Sequence of chain A:
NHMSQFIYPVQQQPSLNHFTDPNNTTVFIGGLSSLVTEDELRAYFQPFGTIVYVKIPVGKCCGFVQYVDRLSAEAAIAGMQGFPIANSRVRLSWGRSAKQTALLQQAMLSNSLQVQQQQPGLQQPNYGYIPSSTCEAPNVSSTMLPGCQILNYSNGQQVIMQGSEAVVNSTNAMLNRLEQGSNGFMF

The following describes two proteins that form a bound complex.

Sequence of chain B:
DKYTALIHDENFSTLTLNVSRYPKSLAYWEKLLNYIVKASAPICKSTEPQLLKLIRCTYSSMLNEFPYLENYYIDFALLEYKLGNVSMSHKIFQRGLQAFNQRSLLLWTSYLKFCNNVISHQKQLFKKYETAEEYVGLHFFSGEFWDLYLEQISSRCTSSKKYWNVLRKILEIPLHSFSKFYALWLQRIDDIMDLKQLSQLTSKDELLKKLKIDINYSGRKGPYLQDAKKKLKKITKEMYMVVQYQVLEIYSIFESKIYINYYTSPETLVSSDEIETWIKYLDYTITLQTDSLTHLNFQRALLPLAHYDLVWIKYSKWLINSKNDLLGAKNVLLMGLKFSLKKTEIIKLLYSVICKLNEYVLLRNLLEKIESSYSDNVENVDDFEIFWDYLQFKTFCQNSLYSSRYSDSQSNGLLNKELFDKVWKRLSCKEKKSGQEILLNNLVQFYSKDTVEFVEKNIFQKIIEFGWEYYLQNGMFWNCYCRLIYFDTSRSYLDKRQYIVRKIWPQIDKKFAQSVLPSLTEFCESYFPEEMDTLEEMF

Residue-level contacts at the interface:
Residue I439 in chain B interacts with residue V503 in chain A (closest heavy-atom distance 4.0 Å).
Residue L249 in chain B is in contact with residue P297 in chain A (closest heavy-atom distance 3.8 Å).
Residue K181 in chain B interacts with residue F294 in chain A (closest heavy-atom distance 4.0 Å).
Residue K281 in chain B interacts with residue R358 in chain A (closest heavy-atom distance 4.5 Å).
Residue S435 in chain B interacts with residue V503 in chain A (closest heavy-atom distance 3.3 Å).
Residue S180 in chain B is in contact with residue F294 in chain A (closest heavy-atom distance 3.5 Å).
Residue D383 in chain B interacts with residue S499 in chain A (closest heavy-atom distance 3.4 Å).
Residue S272 in chain B contacts residue Y415 in chain A (closest heavy-atom distance 4.0 Å).
Residue I439 in chain B contacts residue N507 in chain A (closest heavy-atom distance 3.6 Å).
Residue K343 in chain B is in contact with residue G440 in chain A (closest heavy-atom distance 4.0 Å).
Residue Y309 in chain B contacts residue G440 in chain A (closest heavy-atom distance 4.0 Å).
Residue K281 in chain B interacts with residue E362 in chain A (closest heavy-atom distance 3.2 Å).
Residue L270 in chain B contacts residue I443 in chain A (closest heavy-atom distance 4.2 Å).
Residue R484 in chain B interacts with residue E514 in chain A (closest heavy-atom distance 3.7 Å).
Residue G436 in chain B contacts residue V503 in chain A (closest heavy-atom distance 3.9 Å).
Residue H308 in chain B interacts with residue G440 in chain A (closest heavy-atom distance 3.7 Å).
Residue N442 in chain B is in contact with residue L510 in chain A (closest heavy-atom distance 3.3 Å).
Residue S527 in chain B interacts with residue N518 in chain A (closest heavy-atom distance 3.0 Å).
Residue Y528 in chain B is in contact with residue N518 in chain A (closest heavy-atom distance 3.7 Å).
Residue L270 in chain B is in contact with residue Y415 in chain A (closest heavy-atom distance 3.0 Å).
Residue E526 in chain B contacts residue F520 in chain A (closest heavy-atom distance 3.5 Å).
Residue D384 in chain B is in contact with residue S499 in chain A (closest heavy-atom distance 3.1 Å).
Residue P267 in chain B interacts with residue P439 in chain A (closest heavy-atom distance 3.1 Å).
Residue E386 in chain B is in contact with residue G498 in chain A (closest heavy-atom distance 4.3 Å).
Residue E386 in chain B is in contact with residue V502 in chain A (closest heavy-atom distance 4.0 Å).
Residue I276 in chain B interacts with residue Y417 in chain A (closest heavy-atom distance 4.1 Å).
Residue V271 in chain B contacts residue Y415 in chain A (closest heavy-atom distance 3.4 Å).
Residue L342 in chain B contacts residue P439 in chain A (closest heavy-atom distance 3.8 Å).
Residue E268 in chain B interacts with residue P439 in chain A (closest heavy-atom distance 4.3 Å).
Residue E277 in chain B is in contact with residue R358 in chain A (closest heavy-atom distance 3.4 Å).
Residue L270 in chain B is in contact with residue P439 in chain A (closest heavy-atom distance 3.7 Å).
Residue F385 in chain B is in contact with residue S499 in chain A (closest heavy-atom distance 3.9 Å).
Residue S272 in chain B contacts residue N414 in chain A (closest heavy-atom distance 2.9 Å).
Residue S272 in chain B interacts with residue Q412 in chain A (closest heavy-atom distance 2.9 Å).
Residue I439 in chain B is in contact with residue T506 in chain A (closest heavy-atom distance 3.7 Å).
Residue E523 in chain B interacts with residue F520 in chain A (closest heavy-atom distance 4.0 Å).
Residue E277 in chain B contacts residue P419 in chain A (closest heavy-atom distance 4.2 Å).
Residue I280 in chain B is in contact with residue L359 in chain A (closest heavy-atom distance 3.5 Å).
Residue S273 in chain B is in contact with residue Y417 in chain A (closest heavy-atom distance 3.5 Å).
Residue L270 in chain B contacts residue M437 in chain A (closest heavy-atom distance 4.4 Å).
Residue V271 in chain B contacts residue N414 in chain A (closest heavy-atom distance 3.5 Å).
Residue I439 in chain B is in contact with residue L510 in chain A (closest heavy-atom distance 3.7 Å).
Residue L342 in chain B is in contact with residue G440 in chain A (closest heavy-atom distance 4.2 Å).
Residue F385 in chain B contacts residue V503 in chain A (closest heavy-atom distance 4.4 Å).
Residue E523 in chain B is in contact with residue E514 in chain A (closest heavy-atom distance 3.8 Å).
Residue E386 in chain B interacts with residue S499 in chain A (closest heavy-atom distance 4.1 Å).
Residue S273 in chain B interacts with residue Q412 in chain A (closest heavy-atom distance 2.4 Å).
Residue D274 in chain B contacts residue Q412 in chain A (closest heavy-atom distance 3.0 Å).
Residue Y528 in chain B interacts with residue E514 in chain A (closest heavy-atom distance 3.9 Å).
Residue S272 in chain B contacts residue P413 in chain A (closest heavy-atom distance 3.4 Å).
Residue S273 in chain B interacts with residue P419 in chain A (closest heavy-atom distance 3.9 Å).
Residue I276 in chain B contacts residue I418 in chain A (closest heavy-atom distance 4.2 Å).
Residue Y309 in chain B is in contact with residue P439 in chain A (closest heavy-atom distance 3.0 Å).
Residue E523 in chain B is in contact with residue Q515 in chain A (closest heavy-atom distance 4.3 Å).
Residue E523 in chain B contacts residue N518 in chain A (closest heavy-atom distance 4.0 Å).
Residue S273 in chain B is in contact with residue N414 in chain A (closest heavy-atom distance 2.8 Å).
Residue I276 in chain B contacts residue P419 in chain A (closest heavy-atom distance 3.7 Å).
Residue A184 in chain B contacts residue F294 in chain A (closest heavy-atom distance 4.0 Å).
Residue E277 in chain B interacts with residue L359 in chain A (closest heavy-atom distance 3.1 Å).
Residue T269 in chain B interacts with residue P439 in chain A (closest heavy-atom distance 3.2 Å).